These two protein chains interact to form a complex.

Sequence of protein 2:
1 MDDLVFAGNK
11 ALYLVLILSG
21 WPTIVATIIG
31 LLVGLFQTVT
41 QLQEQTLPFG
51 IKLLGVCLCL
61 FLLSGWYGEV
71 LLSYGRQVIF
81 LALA

Contacts between the two chains:
Residue L47 in protein 2 contacts residue T27 in protein 1 (closest heavy-atom distance 4.1 Å).
Residue L54 in protein 2 is in contact with residue T23 in protein 1 (closest heavy-atom distance 3.3 Å).
Residue F61 in protein 2 is in contact with residue L12 in protein 1 (closest heavy-atom distance 4.0 Å).
Residue L54 in protein 2 is in contact with residue L16 in protein 1 (closest heavy-atom distance 4.5 Å).
Residue F61 in protein 2 contacts residue Y13 in protein 1 (closest heavy-atom distance 4.2 Å).
Residue F61 in protein 2 is in contact with residue L16 in protein 1 (closest heavy-atom distance 4.3 Å).
Residue L58 in protein 2 contacts residue L16 in protein 1 (closest heavy-atom distance 4.1 Å).
Residue G50 in protein 2 contacts residue T23 in protein 1 (closest heavy-atom distance 3.4 Å).
Residue L54 in protein 2 interacts with residue G20 in protein 1 (closest heavy-atom distance 3.4 Å).
Residue L53 in protein 2 interacts with residue S19 in protein 1 (closest heavy-atom distance 4.4 Å).
Residue F61 in protein 2 is in contact with residue N9 in protein 1 (closest heavy-atom distance 3.9 Å).
Residue S64 in protein 2 interacts with residue L12 in protein 1 (closest heavy-atom distance 4.1 Å).
Residue C57 in protein 2 is in contact with residue S19 in protein 1 (closest heavy-atom distance 4.9 Å).
Residue L47 in protein 2 contacts residue A26 in protein 1 (closest heavy-atom distance 4.0 Å).
Residue L60 in protein 2 contacts residue L12 in protein 1 (closest heavy-atom distance 4.5 Å).
Residue C57 in protein 2 interacts with residue V15 in protein 1 (closest heavy-atom distance 3.8 Å).
Residue S64 in protein 2 contacts residue N9 in protein 1 (closest heavy-atom distance 4.3 Å).
Residue C57 in protein 2 contacts residue L16 in protein 1 (closest heavy-atom distance 4.8 Å).
Residue I51 in protein 2 interacts with residue T23 in protein 1 (closest heavy-atom distance 4.5 Å).
Residue I51 in protein 2 interacts with residue T27 in protein 1 (closest heavy-atom distance 3.5 Å).

Sequence of protein 1:
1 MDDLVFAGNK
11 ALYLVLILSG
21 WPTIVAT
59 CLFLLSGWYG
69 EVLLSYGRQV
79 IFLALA